This data describes a binding interaction between two proteins.

Residue-level contacts at the interface:
Residue R63 in chain A interacts with residue S166 in chain B (closest heavy-atom distance 2.8 Å).
Residue H57 in chain A contacts residue T82 in chain B (closest heavy-atom distance 2.7 Å).
Residue Y64 in chain A interacts with residue Y75 in chain B (closest heavy-atom distance 3.5 Å).
Residue Y85 in chain A is in contact with residue E54 in chain B (closest heavy-atom distance 2.5 Å).
Residue K81 in chain A interacts with residue E54 in chain B (closest heavy-atom distance 2.8 Å).
Residue Y65 in chain A is in contact with residue N90 in chain B (closest heavy-atom distance 3.1 Å).
Residue T179 in chain A interacts with residue E54 in chain B (closest heavy-atom distance 3.5 Å).
Residue Y65 in chain A interacts with residue I142 in chain B (closest heavy-atom distance 3.6 Å).
Residue T163 in chain A is in contact with residue R63 in chain B (closest heavy-atom distance 3.5 Å).
Residue V58 in chain A contacts residue F174 in chain B (closest heavy-atom distance 3.4 Å).
Residue M59 in chain A contacts residue H167 in chain B (closest heavy-atom distance 3.5 Å).
Residue Y65 in chain A interacts with residue C93 in chain B (closest heavy-atom distance 3.2 Å).
Residue A61 in chain A contacts residue I86 in chain B (closest heavy-atom distance 3.6 Å).
Residue H167 in chain A contacts residue R63 in chain B (closest heavy-atom distance 3.5 Å).
Residue H167 in chain A is in contact with residue M59 in chain B (closest heavy-atom distance 3.5 Å).
Residue R150 in chain A contacts residue D73 in chain B (closest heavy-atom distance 3.5 Å).
Residue L71 in chain A is in contact with residue K68 in chain B (closest heavy-atom distance 3.6 Å).
Residue P155 in chain A is in contact with residue I159 in chain B (closest heavy-atom distance 3.2 Å).
Residue L71 in chain A interacts with residue S67 in chain B (closest heavy-atom distance 3.5 Å).
Residue R70 in chain A interacts with residue G149 in chain B (closest heavy-atom distance 3.4 Å).
Residue M66 in chain A interacts with residue F162 in chain B (closest heavy-atom distance 3.4 Å).
Residue N90 in chain A interacts with residue Y65 in chain B (closest heavy-atom distance 3.1 Å).
Residue T146 in chain A interacts with residue Q69 in chain B (closest heavy-atom distance 3.5 Å).
Residue H57 in chain A contacts residue Y85 in chain B (closest heavy-atom distance 3.6 Å).
Residue R150 in chain A contacts residue Q69 in chain B (closest heavy-atom distance 3.1 Å).
Residue R55 in chain A is in contact with residue H167 in chain B (closest heavy-atom distance 2.8 Å).
Residue R63 in chain A interacts with residue H167 in chain B (closest heavy-atom distance 3.5 Å).
Residue R55 in chain A interacts with residue C170 in chain B (closest heavy-atom distance 2.8 Å).
Residue D94 in chain A is in contact with residue Y65 in chain B (closest heavy-atom distance 3.5 Å).
Residue R150 in chain A is in contact with residue R70 in chain B (closest heavy-atom distance 3.1 Å).
Residue Q69 in chain A is in contact with residue T146 in chain B (closest heavy-atom distance 3.5 Å).
Residue Q69 in chain A interacts with residue R150 in chain B (closest heavy-atom distance 3.1 Å).
Residue C152 in chain A is in contact with residue R70 in chain B (closest heavy-atom distance 3.1 Å).
Residue M59 in chain A contacts residue C170 in chain B (closest heavy-atom distance 3.6 Å).
Residue Q77 in chain A interacts with residue I47 in chain B (closest heavy-atom distance 2.9 Å).
Residue R70 in chain A contacts residue R150 in chain B (closest heavy-atom distance 3.1 Å).
Residue E54 in chain A interacts with residue T179 in chain B (closest heavy-atom distance 3.5 Å).
Residue F162 in chain A contacts residue M66 in chain B (closest heavy-atom distance 3.4 Å).
Residue V62 in chain A is in contact with residue C170 in chain B (closest heavy-atom distance 3.6 Å).
Residue K68 in chain A contacts residue L71 in chain B (closest heavy-atom distance 3.6 Å).
Residue Y75 in chain A interacts with residue Y64 in chain B (closest heavy-atom distance 3.5 Å).
Residue E54 in chain A is in contact with residue Y85 in chain B (closest heavy-atom distance 2.5 Å).
Residue H167 in chain A is in contact with residue R55 in chain B (closest heavy-atom distance 2.8 Å).
Residue R63 in chain A is in contact with residue T163 in chain B (closest heavy-atom distance 3.5 Å).
Residue I86 in chain A contacts residue A61 in chain B (closest heavy-atom distance 3.6 Å).
Residue C93 in chain A contacts residue Y65 in chain B (closest heavy-atom distance 3.2 Å).
Residue C170 in chain A is in contact with residue R55 in chain B (closest heavy-atom distance 2.8 Å).
Residue S166 in chain A interacts with residue R63 in chain B (closest heavy-atom distance 2.8 Å).
Residue I142 in chain A interacts with residue Y65 in chain B (closest heavy-atom distance 3.6 Å).
Residue Y65 in chain A is in contact with residue D94 in chain B (closest heavy-atom distance 3.5 Å).
Residue G149 in chain A contacts residue R70 in chain B (closest heavy-atom distance 3.4 Å).
Residue D73 in chain A is in contact with residue R150 in chain B (closest heavy-atom distance 3.5 Å).
Residue I159 in chain A contacts residue P155 in chain B (closest heavy-atom distance 3.2 Å).
Residue T82 in chain A is in contact with residue H57 in chain B (closest heavy-atom distance 2.7 Å).
Residue E54 in chain A contacts residue K81 in chain B (closest heavy-atom distance 2.8 Å).
Residue Y85 in chain A contacts residue H57 in chain B (closest heavy-atom distance 3.6 Å).
Residue S67 in chain A is in contact with residue L71 in chain B (closest heavy-atom distance 3.5 Å).
Residue R70 in chain A is in contact with residue C152 in chain B (closest heavy-atom distance 3.1 Å).
Residue I47 in chain A interacts with residue Q77 in chain B (closest heavy-atom distance 2.9 Å).
Residue F174 in chain A is in contact with residue V58 in chain B (closest heavy-atom distance 3.4 Å).

Sequence of chain A:
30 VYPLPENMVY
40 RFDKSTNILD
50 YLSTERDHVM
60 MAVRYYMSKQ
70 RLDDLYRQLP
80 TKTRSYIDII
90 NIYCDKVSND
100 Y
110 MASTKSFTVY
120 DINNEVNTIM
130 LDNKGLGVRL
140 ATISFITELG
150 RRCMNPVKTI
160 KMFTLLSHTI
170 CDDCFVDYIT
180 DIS

Sequence of chain B:
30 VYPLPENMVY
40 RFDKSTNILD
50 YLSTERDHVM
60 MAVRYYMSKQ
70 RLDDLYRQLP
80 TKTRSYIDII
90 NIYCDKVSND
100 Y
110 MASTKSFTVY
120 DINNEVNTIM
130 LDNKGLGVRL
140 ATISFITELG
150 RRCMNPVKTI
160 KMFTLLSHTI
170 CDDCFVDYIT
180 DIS